Interface contacts:
Residue F496 in protein 2 is in contact with residue R100 in protein 1 (closest heavy-atom distance 4.8 Å).
Residue Y501 in protein 2 contacts residue I99 in protein 1 (closest heavy-atom distance 3.8 Å).
Residue K24 in protein 2 is in contact with residue D32 in protein 1 (closest heavy-atom distance 4.0 Å).
Residue W493 in protein 2 interacts with residue R100 in protein 1 (closest heavy-atom distance 3.6 Å).
Residue R500 in protein 2 contacts residue L93 in protein 1 (closest heavy-atom distance 3.4 Å).
Residue K24 in protein 2 interacts with residue V33 in protein 1 (closest heavy-atom distance 4.8 Å).
Residue F496 in protein 2 contacts residue R89 in protein 1 (closest heavy-atom distance 3.4 Å).
Residue Y501 in protein 2 is in contact with residue W98 in protein 1 (closest heavy-atom distance 2.5 Å).
Residue R500 in protein 2 contacts residue R100 in protein 1 (closest heavy-atom distance 2.5 Å).
Residue R500 in protein 2 is in contact with residue R89 in protein 1 (closest heavy-atom distance 3.3 Å).
Residue Y501 in protein 2 contacts residue R100 in protein 1 (closest heavy-atom distance 3.9 Å).
Residue K497 in protein 2 is in contact with residue R100 in protein 1 (closest heavy-atom distance 3.4 Å).

Sequence of protein 2:
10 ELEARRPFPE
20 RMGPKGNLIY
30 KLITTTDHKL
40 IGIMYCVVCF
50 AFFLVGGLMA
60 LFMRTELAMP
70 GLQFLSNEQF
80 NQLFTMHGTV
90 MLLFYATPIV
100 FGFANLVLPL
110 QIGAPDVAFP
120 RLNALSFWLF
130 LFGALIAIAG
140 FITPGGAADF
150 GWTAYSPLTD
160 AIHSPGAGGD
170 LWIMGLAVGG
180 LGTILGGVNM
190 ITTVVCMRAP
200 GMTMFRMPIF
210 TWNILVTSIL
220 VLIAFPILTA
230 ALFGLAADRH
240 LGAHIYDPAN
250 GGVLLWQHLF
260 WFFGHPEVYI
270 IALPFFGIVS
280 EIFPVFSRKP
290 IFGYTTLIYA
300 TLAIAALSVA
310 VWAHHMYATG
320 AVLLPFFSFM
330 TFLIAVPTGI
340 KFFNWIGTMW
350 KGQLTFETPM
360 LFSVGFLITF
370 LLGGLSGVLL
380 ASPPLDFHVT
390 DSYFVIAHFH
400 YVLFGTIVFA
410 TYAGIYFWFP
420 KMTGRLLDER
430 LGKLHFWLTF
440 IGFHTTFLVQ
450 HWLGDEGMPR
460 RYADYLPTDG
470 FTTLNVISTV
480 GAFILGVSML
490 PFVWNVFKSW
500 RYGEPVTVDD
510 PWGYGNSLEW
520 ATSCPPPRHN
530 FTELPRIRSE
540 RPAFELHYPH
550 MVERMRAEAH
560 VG

Sequence of protein 1:
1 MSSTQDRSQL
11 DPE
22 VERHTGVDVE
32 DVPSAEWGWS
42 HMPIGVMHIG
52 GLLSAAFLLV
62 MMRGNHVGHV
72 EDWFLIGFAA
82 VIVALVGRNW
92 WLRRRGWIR

This data describes a binding interaction between two proteins.